Residue-level contacts at the interface:
Residue R25 in protein 2 interacts with residue E29 in protein 1 (closest heavy-atom distance 2.5 Å).
Residue S149 in protein 2 contacts residue E29 in protein 1 (closest heavy-atom distance 4.1 Å).
Residue K148 in protein 2 contacts residue E29 in protein 1 (closest heavy-atom distance 4.1 Å).
Residue S149 in protein 2 contacts residue S31 in protein 1 (closest heavy-atom distance 4.7 Å).

Sequence of protein 1:
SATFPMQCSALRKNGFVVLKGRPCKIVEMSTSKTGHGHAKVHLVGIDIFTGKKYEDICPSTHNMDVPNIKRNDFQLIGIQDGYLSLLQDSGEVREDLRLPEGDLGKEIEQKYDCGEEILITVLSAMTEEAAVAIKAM

Sequence of protein 2:
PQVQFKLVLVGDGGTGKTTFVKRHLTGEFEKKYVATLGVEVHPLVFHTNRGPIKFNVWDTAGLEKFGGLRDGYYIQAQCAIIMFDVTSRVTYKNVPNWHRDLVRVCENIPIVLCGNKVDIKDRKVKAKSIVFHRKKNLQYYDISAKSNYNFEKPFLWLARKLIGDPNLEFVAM

These two protein chains interact to form a complex.